Residue-level contacts at the interface:
Residue W344 in protein 1 contacts residue R80 in protein 2 (closest heavy-atom distance 3.6 Å).
Residue G341 in protein 1 is in contact with residue R80 in protein 2 (closest heavy-atom distance 4.2 Å).
Residue I384 in protein 1 is in contact with residue I113 in protein 2 (closest heavy-atom distance 3.7 Å).
Residue W380 in protein 1 contacts residue V105 in protein 2 (closest heavy-atom distance 3.9 Å).
Residue F364 in protein 1 is in contact with residue A93 in protein 2 (closest heavy-atom distance 3.5 Å).
Residue W380 in protein 1 is in contact with residue C99 in protein 2 (closest heavy-atom distance 3.5 Å).
Residue F374 in protein 1 is in contact with residue A93 in protein 2 (closest heavy-atom distance 3.7 Å).
Residue R358 in protein 1 is in contact with residue W98 in protein 2 (closest heavy-atom distance 3.8 Å).
Residue F364 in protein 1 is in contact with residue L90 in protein 2 (closest heavy-atom distance 3.7 Å).
Residue W345 in protein 1 interacts with residue P79 in protein 2 (closest heavy-atom distance 4.2 Å).
Residue A359 in protein 1 contacts residue T94 in protein 2 (closest heavy-atom distance 3.5 Å).
Residue F364 in protein 1 interacts with residue K97 in protein 2 (closest heavy-atom distance 4.0 Å).
Residue N339 in protein 1 interacts with residue K74 in protein 2 (closest heavy-atom distance 3.1 Å).
Residue W344 in protein 1 is in contact with residue K74 in protein 2 (closest heavy-atom distance 3.5 Å).
Residue I384 in protein 1 contacts residue L103 in protein 2 (closest heavy-atom distance 3.7 Å).
Residue W380 in protein 1 is in contact with residue A130 in protein 2 (closest heavy-atom distance 4.0 Å).
Residue G377 in protein 1 is in contact with residue S96 in protein 2 (closest heavy-atom distance 4.3 Å).
Residue F381 in protein 1 contacts residue Y134 in protein 2 (closest heavy-atom distance 3.5 Å).
Residue N376 in protein 1 contacts residue R100 in protein 2 (closest heavy-atom distance 3.5 Å).
Residue W380 in protein 1 contacts residue L103 in protein 2 (closest heavy-atom distance 2.9 Å).
Residue I383 in protein 1 contacts residue T111 in protein 2 (closest heavy-atom distance 4.2 Å).
Residue L352 in protein 1 is in contact with residue V87 in protein 2 (closest heavy-atom distance 3.7 Å).
Residue I384 in protein 1 is in contact with residue V105 in protein 2 (closest heavy-atom distance 3.9 Å).
Residue E373 in protein 1 is in contact with residue R100 in protein 2 (closest heavy-atom distance 2.5 Å).
Residue W344 in protein 1 interacts with residue A83 in protein 2 (closest heavy-atom distance 4.2 Å).
Residue Y348 in protein 1 is in contact with residue A83 in protein 2 (closest heavy-atom distance 3.3 Å).
Residue N387 in protein 1 is in contact with residue T111 in protein 2 (closest heavy-atom distance 3.3 Å).
Residue F374 in protein 1 interacts with residue T89 in protein 2 (closest heavy-atom distance 3.6 Å).
Residue F355 in protein 1 is in contact with residue V87 in protein 2 (closest heavy-atom distance 3.5 Å).
Residue R358 in protein 1 is in contact with residue T94 in protein 2 (closest heavy-atom distance 3.7 Å).
Residue F374 in protein 1 interacts with residue Y141 in protein 2 (closest heavy-atom distance 3.6 Å).
Residue E373 in protein 1 is in contact with residue K97 in protein 2 (closest heavy-atom distance 3.0 Å).
Residue I351 in protein 1 contacts residue L84 in protein 2 (closest heavy-atom distance 4.2 Å).
Residue V370 in protein 1 contacts residue T89 in protein 2 (closest heavy-atom distance 3.6 Å).
Residue W344 in protein 1 interacts with residue C73 in protein 2 (closest heavy-atom distance 2.4 Å).
Residue F374 in protein 1 interacts with residue M92 in protein 2 (closest heavy-atom distance 3.5 Å).
Residue G341 in protein 1 interacts with residue K74 in protein 2 (closest heavy-atom distance 3.8 Å).
Residue I384 in protein 1 interacts with residue V131 in protein 2 (closest heavy-atom distance 3.5 Å).
Residue H362 in protein 1 is in contact with residue K97 in protein 2 (closest heavy-atom distance 3.6 Å).
Residue H362 in protein 1 contacts residue W98 in protein 2 (closest heavy-atom distance 4.1 Å).
Residue F355 in protein 1 interacts with residue G91 in protein 2 (closest heavy-atom distance 3.7 Å).
Residue F378 in protein 1 is in contact with residue Y134 in protein 2 (closest heavy-atom distance 3.4 Å).
Residue E373 in protein 1 is in contact with residue A93 in protein 2 (closest heavy-atom distance 3.4 Å).
Residue Y348 in protein 1 contacts residue L84 in protein 2 (closest heavy-atom distance 4.2 Å).
Residue G377 in protein 1 interacts with residue R100 in protein 2 (closest heavy-atom distance 3.6 Å).
Residue N387 in protein 1 contacts residue I113 in protein 2 (closest heavy-atom distance 3.9 Å).
Residue H362 in protein 1 is in contact with residue Q101 in protein 2 (closest heavy-atom distance 3.6 Å).
Residue W380 in protein 1 contacts residue R100 in protein 2 (closest heavy-atom distance 4.0 Å).
Residue W345 in protein 1 contacts residue A83 in protein 2 (closest heavy-atom distance 4.0 Å).
Residue F364 in protein 1 interacts with residue T94 in protein 2 (closest heavy-atom distance 3.7 Å).
Residue E373 in protein 1 contacts residue S96 in protein 2 (closest heavy-atom distance 3.1 Å).
Residue W380 in protein 1 contacts residue Y134 in protein 2 (closest heavy-atom distance 3.7 Å).
Residue Y348 in protein 1 is in contact with residue V87 in protein 2 (closest heavy-atom distance 3.5 Å).
Residue I351 in protein 1 is in contact with residue V87 in protein 2 (closest heavy-atom distance 3.9 Å).
Residue G377 in protein 1 is in contact with residue Y134 in protein 2 (closest heavy-atom distance 3.3 Å).
Residue I383 in protein 1 interacts with residue V105 in protein 2 (closest heavy-atom distance 3.6 Å).
Residue N387 in protein 1 interacts with residue K112 in protein 2 (closest heavy-atom distance 3.9 Å).
Residue W344 in protein 1 contacts residue L84 in protein 2 (closest heavy-atom distance 4.0 Å).
Residue F381 in protein 1 is in contact with residue V131 in protein 2 (closest heavy-atom distance 3.6 Å).
Residue A359 in protein 1 interacts with residue L90 in protein 2 (closest heavy-atom distance 4.0 Å).

Sequence of protein 1:
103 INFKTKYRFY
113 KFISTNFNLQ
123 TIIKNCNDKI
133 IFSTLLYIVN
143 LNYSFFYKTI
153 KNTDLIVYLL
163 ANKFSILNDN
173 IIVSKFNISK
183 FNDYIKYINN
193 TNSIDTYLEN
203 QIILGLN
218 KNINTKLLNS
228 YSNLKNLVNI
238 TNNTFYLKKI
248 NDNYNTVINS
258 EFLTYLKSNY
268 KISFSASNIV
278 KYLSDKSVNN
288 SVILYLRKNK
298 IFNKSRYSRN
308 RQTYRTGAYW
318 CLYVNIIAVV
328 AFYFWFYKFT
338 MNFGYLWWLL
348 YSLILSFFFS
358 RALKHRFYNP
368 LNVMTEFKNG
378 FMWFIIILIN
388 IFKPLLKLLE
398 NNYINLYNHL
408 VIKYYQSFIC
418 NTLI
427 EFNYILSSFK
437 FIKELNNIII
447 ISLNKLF

These two protein chains interact to form a complex.

Sequence of protein 2:
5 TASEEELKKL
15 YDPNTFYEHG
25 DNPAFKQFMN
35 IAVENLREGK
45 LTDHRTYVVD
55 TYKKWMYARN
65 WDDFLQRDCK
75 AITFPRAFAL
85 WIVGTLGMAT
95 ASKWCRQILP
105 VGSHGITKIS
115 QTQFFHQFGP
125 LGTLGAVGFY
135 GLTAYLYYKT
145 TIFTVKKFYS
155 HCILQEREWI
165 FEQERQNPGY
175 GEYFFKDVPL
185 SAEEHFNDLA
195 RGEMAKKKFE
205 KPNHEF